These two protein chains interact to form a complex.

Sequence of the first protein:
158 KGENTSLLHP

Sequence of the second protein:
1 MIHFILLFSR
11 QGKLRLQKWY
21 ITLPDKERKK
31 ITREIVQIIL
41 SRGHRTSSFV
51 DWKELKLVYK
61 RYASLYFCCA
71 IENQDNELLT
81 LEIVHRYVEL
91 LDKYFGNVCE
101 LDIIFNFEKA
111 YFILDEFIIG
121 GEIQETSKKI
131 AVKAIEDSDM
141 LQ

Contacts between the two chains:
Residue Y62 in the second protein is in contact with residue S163 in the first protein (closest heavy-atom distance 4.8 Å).
Residue C99 in the second protein is in contact with residue T162 in the first protein (closest heavy-atom distance 3.6 Å).
Residue E100 in the second protein is in contact with residue E160 in the first protein (closest heavy-atom distance 2.5 Å).
Residue V98 in the second protein is in contact with residue L164 in the first protein (closest heavy-atom distance 3.2 Å).
Residue E100 in the second protein is in contact with residue T162 in the first protein (closest heavy-atom distance 4.5 Å).
Residue L101 in the second protein is in contact with residue E160 in the first protein (closest heavy-atom distance 3.8 Å).
Residue V98 in the second protein contacts residue S163 in the first protein (closest heavy-atom distance 3.4 Å).
Residue Y62 in the second protein is in contact with residue L164 in the first protein (closest heavy-atom distance 2.9 Å).
Residue V98 in the second protein interacts with residue T162 in the first protein (closest heavy-atom distance 3.8 Å).
Residue C99 in the second protein contacts residue S163 in the first protein (closest heavy-atom distance 5.0 Å).
Residue S64 in the second protein contacts residue G159 in the first protein (closest heavy-atom distance 4.6 Å).
Residue E100 in the second protein contacts residue N161 in the first protein (closest heavy-atom distance 4.7 Å).
Residue C99 in the second protein contacts residue E160 in the first protein (closest heavy-atom distance 3.4 Å).
Residue A63 in the second protein interacts with residue L164 in the first protein (closest heavy-atom distance 3.9 Å).
Residue C99 in the second protein is in contact with residue N161 in the first protein (closest heavy-atom distance 4.4 Å).